This data describes a binding interaction between two proteins.

Sequence of protein 1:
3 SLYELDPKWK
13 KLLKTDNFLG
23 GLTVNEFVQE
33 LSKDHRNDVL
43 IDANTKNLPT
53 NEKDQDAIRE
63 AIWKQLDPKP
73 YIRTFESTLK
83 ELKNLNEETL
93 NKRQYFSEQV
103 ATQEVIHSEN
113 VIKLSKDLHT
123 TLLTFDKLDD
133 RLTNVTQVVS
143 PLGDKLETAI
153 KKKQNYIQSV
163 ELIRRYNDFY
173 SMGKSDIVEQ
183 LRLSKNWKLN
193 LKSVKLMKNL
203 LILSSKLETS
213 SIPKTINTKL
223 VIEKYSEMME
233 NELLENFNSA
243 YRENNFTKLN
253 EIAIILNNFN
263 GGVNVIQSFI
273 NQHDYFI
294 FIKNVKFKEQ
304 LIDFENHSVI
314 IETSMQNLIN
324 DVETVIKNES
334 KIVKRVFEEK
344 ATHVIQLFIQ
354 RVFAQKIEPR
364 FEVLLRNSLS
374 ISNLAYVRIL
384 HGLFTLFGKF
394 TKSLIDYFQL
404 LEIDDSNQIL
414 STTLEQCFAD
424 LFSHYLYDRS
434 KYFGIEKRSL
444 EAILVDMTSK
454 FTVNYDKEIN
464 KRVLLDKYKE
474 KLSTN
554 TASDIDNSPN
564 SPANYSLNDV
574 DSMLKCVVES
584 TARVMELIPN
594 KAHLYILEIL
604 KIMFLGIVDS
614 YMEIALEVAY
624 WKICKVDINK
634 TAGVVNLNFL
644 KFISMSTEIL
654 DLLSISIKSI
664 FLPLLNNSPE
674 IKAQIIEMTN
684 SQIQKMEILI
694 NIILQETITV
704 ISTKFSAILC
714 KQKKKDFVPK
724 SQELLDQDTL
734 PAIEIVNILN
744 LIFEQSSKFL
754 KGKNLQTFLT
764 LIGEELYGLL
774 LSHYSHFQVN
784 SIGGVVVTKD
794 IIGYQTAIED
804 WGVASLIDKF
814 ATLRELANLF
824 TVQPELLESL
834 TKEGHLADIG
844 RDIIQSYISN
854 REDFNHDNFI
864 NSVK

Contacts between the two chains:
Residue N370 in protein 1 is in contact with residue H1313 in protein 2 (closest heavy-atom distance 4.8 Å).
Residue L372 in protein 1 contacts residue H1313 in protein 2 (closest heavy-atom distance 3.2 Å).
Residue R369 in protein 1 is in contact with residue H1313 in protein 2 (closest heavy-atom distance 2.9 Å).
Residue L368 in protein 1 contacts residue H1313 in protein 2 (closest heavy-atom distance 3.6 Å).
Residue S373 in protein 1 contacts residue H1313 in protein 2 (closest heavy-atom distance 3.4 Å).

Sequence of protein 2:
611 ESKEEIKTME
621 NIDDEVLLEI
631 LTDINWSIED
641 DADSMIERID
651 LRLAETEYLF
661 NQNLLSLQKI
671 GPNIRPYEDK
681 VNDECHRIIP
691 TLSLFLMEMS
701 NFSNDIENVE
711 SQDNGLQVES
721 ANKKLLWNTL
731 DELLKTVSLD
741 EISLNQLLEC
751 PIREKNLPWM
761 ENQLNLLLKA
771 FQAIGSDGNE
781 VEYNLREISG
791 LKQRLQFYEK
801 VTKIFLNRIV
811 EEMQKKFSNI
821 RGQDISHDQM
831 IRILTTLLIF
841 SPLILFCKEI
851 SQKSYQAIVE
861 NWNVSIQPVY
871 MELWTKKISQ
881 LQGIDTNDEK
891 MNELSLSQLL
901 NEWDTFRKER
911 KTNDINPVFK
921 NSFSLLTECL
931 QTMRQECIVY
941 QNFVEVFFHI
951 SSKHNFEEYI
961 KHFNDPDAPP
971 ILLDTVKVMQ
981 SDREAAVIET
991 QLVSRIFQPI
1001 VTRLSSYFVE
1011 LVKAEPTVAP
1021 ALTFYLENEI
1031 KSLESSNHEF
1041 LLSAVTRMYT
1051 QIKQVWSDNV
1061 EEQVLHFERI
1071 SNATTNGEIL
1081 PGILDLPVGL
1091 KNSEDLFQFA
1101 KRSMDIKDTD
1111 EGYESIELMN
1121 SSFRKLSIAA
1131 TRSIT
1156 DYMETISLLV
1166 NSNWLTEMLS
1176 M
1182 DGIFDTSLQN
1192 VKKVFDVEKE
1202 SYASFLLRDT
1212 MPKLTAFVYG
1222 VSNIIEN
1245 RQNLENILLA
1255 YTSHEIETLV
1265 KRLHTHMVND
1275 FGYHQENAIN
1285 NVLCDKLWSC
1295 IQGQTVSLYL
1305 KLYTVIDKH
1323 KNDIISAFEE